Sequence of the first protein:
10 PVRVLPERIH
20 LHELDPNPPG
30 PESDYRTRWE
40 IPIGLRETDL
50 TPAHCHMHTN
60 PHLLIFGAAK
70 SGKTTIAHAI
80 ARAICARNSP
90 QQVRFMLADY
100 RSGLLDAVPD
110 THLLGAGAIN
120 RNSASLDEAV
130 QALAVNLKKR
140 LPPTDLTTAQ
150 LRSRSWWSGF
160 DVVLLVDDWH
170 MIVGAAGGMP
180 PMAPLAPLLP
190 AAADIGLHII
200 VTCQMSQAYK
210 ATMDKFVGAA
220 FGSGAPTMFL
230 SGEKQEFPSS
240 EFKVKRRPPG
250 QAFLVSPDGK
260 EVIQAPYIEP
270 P

The following describes two proteins that form a bound complex.

Sequence of the second protein:
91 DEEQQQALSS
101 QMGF

Contacts between the two chains:
Residue L132 in the first protein interacts with residue F104 in the second protein (closest heavy-atom distance 3.7 Å).
Residue V134 in the first protein contacts residue S99 in the second protein (closest heavy-atom distance 4.0 Å).
Residue A115 in the first protein is in contact with residue L98 in the second protein (closest heavy-atom distance 3.7 Å).
Residue N135 in the first protein is in contact with residue S100 in the second protein (closest heavy-atom distance 5.0 Å).
Residue A115 in the first protein is in contact with residue Q101 in the second protein (closest heavy-atom distance 3.5 Å).
Residue G114 in the first protein contacts residue M102 in the second protein (closest heavy-atom distance 3.7 Å).
Residue A115 in the first protein is in contact with residue M102 in the second protein (closest heavy-atom distance 3.3 Å).
Residue L132 in the first protein interacts with residue M102 in the second protein (closest heavy-atom distance 3.2 Å).
Residue G116 in the first protein contacts residue L98 in the second protein (closest heavy-atom distance 4.1 Å).
Residue V161 in the first protein is in contact with residue F104 in the second protein (closest heavy-atom distance 3.8 Å).
Residue M95 in the first protein contacts residue M102 in the second protein (closest heavy-atom distance 4.7 Å).
Residue F159 in the first protein contacts residue F104 in the second protein (closest heavy-atom distance 3.9 Å).
Residue G116 in the first protein contacts residue M102 in the second protein (closest heavy-atom distance 5.0 Å).
Residue S157 in the first protein contacts residue F104 in the second protein (closest heavy-atom distance 4.8 Å).
Residue L113 in the first protein interacts with residue F104 in the second protein (closest heavy-atom distance 4.1 Å).
Residue A128 in the first protein is in contact with residue M102 in the second protein (closest heavy-atom distance 4.8 Å).
Residue N135 in the first protein contacts residue F104 in the second protein (closest heavy-atom distance 3.3 Å).
Residue R139 in the first protein interacts with residue F104 in the second protein (closest heavy-atom distance 3.5 Å).
Residue F159 in the first protein interacts with residue M102 in the second protein (closest heavy-atom distance 3.8 Å).
Residue L113 in the first protein is in contact with residue M102 in the second protein (closest heavy-atom distance 3.3 Å).
Residue A128 in the first protein interacts with residue L98 in the second protein (closest heavy-atom distance 4.0 Å).
Residue L136 in the first protein is in contact with residue F104 in the second protein (closest heavy-atom distance 3.9 Å).
Residue A131 in the first protein is in contact with residue L98 in the second protein (closest heavy-atom distance 3.6 Å).
Residue V134 in the first protein is in contact with residue Q96 in the second protein (closest heavy-atom distance 4.7 Å).
Residue A131 in the first protein interacts with residue M102 in the second protein (closest heavy-atom distance 3.6 Å).
Residue E127 in the first protein contacts residue L98 in the second protein (closest heavy-atom distance 3.5 Å).
Residue N135 in the first protein is in contact with residue M102 in the second protein (closest heavy-atom distance 3.2 Å).
Residue A131 in the first protein interacts with residue S99 in the second protein (closest heavy-atom distance 3.6 Å).
Residue G114 in the first protein is in contact with residue Q101 in the second protein (closest heavy-atom distance 3.8 Å).
Residue F159 in the first protein is in contact with residue G103 in the second protein (closest heavy-atom distance 3.4 Å).
Residue N135 in the first protein is in contact with residue S99 in the second protein (closest heavy-atom distance 2.9 Å).